Sequence of protein 2:
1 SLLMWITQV

These two protein chains interact to form a complex.

Sequence of protein 1:
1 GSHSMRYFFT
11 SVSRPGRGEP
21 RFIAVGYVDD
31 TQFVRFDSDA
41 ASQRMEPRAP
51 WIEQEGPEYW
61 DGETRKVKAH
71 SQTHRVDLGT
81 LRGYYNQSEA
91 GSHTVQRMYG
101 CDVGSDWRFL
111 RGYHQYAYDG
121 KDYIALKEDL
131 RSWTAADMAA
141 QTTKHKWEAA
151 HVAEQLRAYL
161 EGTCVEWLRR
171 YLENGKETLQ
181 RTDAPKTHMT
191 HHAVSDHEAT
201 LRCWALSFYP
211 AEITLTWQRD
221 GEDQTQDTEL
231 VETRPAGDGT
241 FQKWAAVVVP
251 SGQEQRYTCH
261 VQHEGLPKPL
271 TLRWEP

Contacts between the two chains:
Residue Q155 in protein 1 contacts residue W5 in protein 2 (closest heavy-atom distance 3.6 Å).
Residue T80 in protein 1 interacts with residue V9 in protein 2 (closest heavy-atom distance 3.3 Å).
Residue L81 in protein 1 interacts with residue V9 in protein 2 (closest heavy-atom distance 4.0 Å).
Residue K66 in protein 1 is in contact with residue L3 in protein 2 (closest heavy-atom distance 3.7 Å).
Residue D77 in protein 1 contacts residue Q8 in protein 2 (closest heavy-atom distance 3.5 Å).
Residue V67 in protein 1 contacts residue L2 in protein 2 (closest heavy-atom distance 3.6 Å).
Residue Q155 in protein 1 contacts residue L3 in protein 2 (closest heavy-atom distance 5.0 Å).
Residue L156 in protein 1 contacts residue L3 in protein 2 (closest heavy-atom distance 3.4 Å).
Residue W147 in protein 1 is in contact with residue Q8 in protein 2 (closest heavy-atom distance 3.0 Å).
Residue Y171 in protein 1 is in contact with residue S1 in protein 2 (closest heavy-atom distance 2.9 Å).
Residue Y7 in protein 1 is in contact with residue S1 in protein 2 (closest heavy-atom distance 2.8 Å).
Residue Y159 in protein 1 interacts with residue L3 in protein 2 (closest heavy-atom distance 3.5 Å).
Residue E63 in protein 1 interacts with residue S1 in protein 2 (closest heavy-atom distance 2.8 Å).
Residue T143 in protein 1 contacts residue V9 in protein 2 (closest heavy-atom distance 3.7 Å).
Residue Y59 in protein 1 interacts with residue S1 in protein 2 (closest heavy-atom distance 4.4 Å).
Residue M45 in protein 1 interacts with residue L2 in protein 2 (closest heavy-atom distance 3.3 Å).
Residue A69 in protein 1 is in contact with residue I6 in protein 2 (closest heavy-atom distance 4.1 Å).
Residue K66 in protein 1 interacts with residue M4 in protein 2 (closest heavy-atom distance 3.6 Å).
Residue T73 in protein 1 interacts with residue Q8 in protein 2 (closest heavy-atom distance 3.9 Å).
Residue Y123 in protein 1 interacts with residue V9 in protein 2 (closest heavy-atom distance 4.4 Å).
Residue Y99 in protein 1 contacts residue L3 in protein 2 (closest heavy-atom distance 3.2 Å).
Residue Y159 in protein 1 is in contact with residue S1 in protein 2 (closest heavy-atom distance 2.7 Å).
Residue M5 in protein 1 interacts with residue S1 in protein 2 (closest heavy-atom distance 3.9 Å).
Residue H70 in protein 1 is in contact with residue L2 in protein 2 (closest heavy-atom distance 3.9 Å).
Residue Y7 in protein 1 is in contact with residue L2 in protein 2 (closest heavy-atom distance 3.6 Å).
Residue W147 in protein 1 interacts with residue V9 in protein 2 (closest heavy-atom distance 3.6 Å).
Residue Y159 in protein 1 interacts with residue L2 in protein 2 (closest heavy-atom distance 3.9 Å).
Residue K66 in protein 1 is in contact with residue I6 in protein 2 (closest heavy-atom distance 4.6 Å).
Residue D77 in protein 1 is in contact with residue V9 in protein 2 (closest heavy-atom distance 3.0 Å).
Residue Y99 in protein 1 contacts residue L2 in protein 2 (closest heavy-atom distance 3.3 Å).
Residue A69 in protein 1 contacts residue M4 in protein 2 (closest heavy-atom distance 4.9 Å).
Residue W147 in protein 1 contacts residue T7 in protein 2 (closest heavy-atom distance 3.6 Å).
Residue T73 in protein 1 contacts residue T7 in protein 2 (closest heavy-atom distance 3.9 Å).
Residue H70 in protein 1 contacts residue L3 in protein 2 (closest heavy-atom distance 3.0 Å).
Residue Y116 in protein 1 is in contact with residue V9 in protein 2 (closest heavy-atom distance 3.6 Å).
Residue K146 in protein 1 interacts with residue Q8 in protein 2 (closest heavy-atom distance 3.5 Å).
Residue K146 in protein 1 interacts with residue V9 in protein 2 (closest heavy-atom distance 2.8 Å).
Residue Q155 in protein 1 interacts with residue T7 in protein 2 (closest heavy-atom distance 3.9 Å).
Residue F9 in protein 1 contacts residue L2 in protein 2 (closest heavy-atom distance 3.5 Å).
Residue K66 in protein 1 contacts residue S1 in protein 2 (closest heavy-atom distance 3.0 Å).
Residue E63 in protein 1 interacts with residue L2 in protein 2 (closest heavy-atom distance 2.9 Å).
Residue F33 in protein 1 interacts with residue S1 in protein 2 (closest heavy-atom distance 4.9 Å).
Residue R97 in protein 1 interacts with residue I6 in protein 2 (closest heavy-atom distance 3.8 Å).
Residue H70 in protein 1 is in contact with residue I6 in protein 2 (closest heavy-atom distance 3.3 Å).
Residue R97 in protein 1 is in contact with residue T7 in protein 2 (closest heavy-atom distance 4.4 Å).
Residue W167 in protein 1 interacts with residue S1 in protein 2 (closest heavy-atom distance 3.5 Å).
Residue V76 in protein 1 interacts with residue Q8 in protein 2 (closest heavy-atom distance 3.7 Å).
Residue K66 in protein 1 contacts residue L2 in protein 2 (closest heavy-atom distance 2.9 Å).
Residue H114 in protein 1 interacts with residue L3 in protein 2 (closest heavy-atom distance 4.9 Å).
Residue Y84 in protein 1 contacts residue V9 in protein 2 (closest heavy-atom distance 3.6 Å).
Residue D77 in protein 1 is in contact with residue T7 in protein 2 (closest heavy-atom distance 4.8 Å).
Residue T73 in protein 1 is in contact with residue I6 in protein 2 (closest heavy-atom distance 3.5 Å).
Residue V152 in protein 1 interacts with residue T7 in protein 2 (closest heavy-atom distance 3.6 Å).